Sequence of protein 2:
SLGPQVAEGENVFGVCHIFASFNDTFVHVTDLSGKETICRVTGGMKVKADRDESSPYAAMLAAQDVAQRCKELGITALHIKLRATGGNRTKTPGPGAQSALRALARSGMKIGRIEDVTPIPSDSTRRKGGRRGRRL

These two protein chains interact to form a complex.

Sequence of protein 1:
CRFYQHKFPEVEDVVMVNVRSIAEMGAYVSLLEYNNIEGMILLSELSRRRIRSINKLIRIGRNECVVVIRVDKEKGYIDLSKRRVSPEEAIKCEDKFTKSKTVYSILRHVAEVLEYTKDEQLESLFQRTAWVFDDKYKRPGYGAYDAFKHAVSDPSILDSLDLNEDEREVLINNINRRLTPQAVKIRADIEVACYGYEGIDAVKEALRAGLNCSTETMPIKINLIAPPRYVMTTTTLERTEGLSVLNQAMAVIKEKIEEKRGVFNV

Residue-level contacts at the interface:
Residue R83 in protein 1 is in contact with residue R51 in protein 2 (closest heavy-atom distance 3.8 Å).
Residue R84 in protein 1 is in contact with residue K48 in protein 2 (closest heavy-atom distance 4.9 Å).
Residue R48 in protein 1 is in contact with residue K48 in protein 2 (closest heavy-atom distance 4.7 Å).
Residue S47 in protein 1 interacts with residue R51 in protein 2 (closest heavy-atom distance 4.5 Å).
Residue R48 in protein 1 interacts with residue A49 in protein 2 (closest heavy-atom distance 4.3 Å).
Residue E45 in protein 1 interacts with residue Y57 in protein 2 (closest heavy-atom distance 4.9 Å).
Residue R48 in protein 1 is in contact with residue D50 in protein 2 (closest heavy-atom distance 3.5 Å).
Residue R83 in protein 1 is in contact with residue K48 in protein 2 (closest heavy-atom distance 3.6 Å).
Residue R83 in protein 1 interacts with residue V47 in protein 2 (closest heavy-atom distance 3.9 Å).
Residue R83 in protein 1 interacts with residue A49 in protein 2 (closest heavy-atom distance 3.1 Å).
Residue R48 in protein 1 is in contact with residue R51 in protein 2 (closest heavy-atom distance 3.1 Å).